Sequence of the second protein:
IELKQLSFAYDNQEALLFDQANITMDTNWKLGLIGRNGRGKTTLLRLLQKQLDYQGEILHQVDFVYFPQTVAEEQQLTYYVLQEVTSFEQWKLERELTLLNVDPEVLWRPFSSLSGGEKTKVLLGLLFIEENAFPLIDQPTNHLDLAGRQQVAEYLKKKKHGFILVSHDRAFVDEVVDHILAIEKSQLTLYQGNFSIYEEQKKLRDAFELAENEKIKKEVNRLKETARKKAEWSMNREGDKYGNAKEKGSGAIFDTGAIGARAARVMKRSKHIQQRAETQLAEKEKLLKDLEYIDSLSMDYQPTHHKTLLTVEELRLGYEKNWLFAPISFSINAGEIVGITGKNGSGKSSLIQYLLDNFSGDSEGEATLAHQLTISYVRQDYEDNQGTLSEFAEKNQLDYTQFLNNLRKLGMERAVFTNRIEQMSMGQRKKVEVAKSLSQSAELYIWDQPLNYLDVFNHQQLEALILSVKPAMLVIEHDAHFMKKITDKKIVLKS

Sequence of the first protein:
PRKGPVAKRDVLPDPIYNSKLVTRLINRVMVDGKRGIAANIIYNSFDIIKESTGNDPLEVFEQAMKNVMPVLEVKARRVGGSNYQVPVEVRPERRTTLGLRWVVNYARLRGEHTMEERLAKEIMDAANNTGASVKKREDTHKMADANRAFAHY

Residue-level contacts at the interface:
Residue E316 in the second protein interacts with residue K122 in the first protein (closest heavy-atom distance 3.8 Å).
Residue K492 in the second protein interacts with residue K136 in the first protein (closest heavy-atom distance 4.9 Å).
Residue E316 in the second protein contacts residue E113 in the first protein (closest heavy-atom distance 4.8 Å).

This data describes a binding interaction between two proteins.